Contacts between the two chains:
Residue Q96 in chain B is in contact with residue Q24 in chain A (closest heavy-atom distance 3.9 Å).
Residue Y58 in chain B interacts with residue L26 in chain A (closest heavy-atom distance 3.3 Å).
Residue K38 in chain B contacts residue L26 in chain A (closest heavy-atom distance 3.3 Å).
Residue F115 in chain B contacts residue F6 in chain A (closest heavy-atom distance 3.6 Å).
Residue R352 in chain B contacts residue D9 in chain A (closest heavy-atom distance 3.3 Å).
Residue S271 in chain B interacts with residue S11 in chain A (closest heavy-atom distance 3.6 Å).
Residue V186 in chain B interacts with residue F22 in chain A (closest heavy-atom distance 3.8 Å).
Residue A109 in chain B is in contact with residue Y13 in chain A (closest heavy-atom distance 3.4 Å).
Residue Y123 in chain B is in contact with residue Q3 in chain A (closest heavy-atom distance 2.4 Å).
Residue Q206 in chain B contacts residue H1 in chain A (closest heavy-atom distance 3.2 Å).
Residue Y176 in chain B is in contact with residue L14 in chain A (closest heavy-atom distance 3.2 Å).
Residue I180 in chain B interacts with residue R18 in chain A (closest heavy-atom distance 3.6 Å).
Residue Q105 in chain B contacts residue R17 in chain A (closest heavy-atom distance 3.3 Å).
Residue Q116 in chain B interacts with residue Y10 in chain A (closest heavy-atom distance 2.5 Å).
Residue I180 in chain B contacts residue D21 in chain A (closest heavy-atom distance 3.3 Å).
Residue G181 in chain B interacts with residue W25 in chain A (closest heavy-atom distance 3.3 Å).
Residue L360 in chain B interacts with residue Q3 in chain A (closest heavy-atom distance 3.9 Å).
Residue M3 in chain B contacts residue A19 in chain A (closest heavy-atom distance 3.7 Å).
Residue Y112 in chain B contacts residue D9 in chain A (closest heavy-atom distance 3.4 Å).
Residue N272 in chain B is in contact with residue G4 in chain A (closest heavy-atom distance 3.3 Å).
Residue Q105 in chain B contacts residue Y13 in chain A (closest heavy-atom distance 3.5 Å).
Residue N272 in chain B contacts residue K12 in chain A (closest heavy-atom distance 3.6 Å).
Residue T270 in chain B contacts residue S11 in chain A (closest heavy-atom distance 2.9 Å).
Residue V285 in chain B is in contact with residue H1 in chain A (closest heavy-atom distance 3.8 Å).
Residue Y119 in chain B interacts with residue F6 in chain A (closest heavy-atom distance 3.4 Å).
Residue M3 in chain B interacts with residue D15 in chain A (closest heavy-atom distance 3.3 Å).
Residue Q267 in chain B is in contact with residue D15 in chain A (closest heavy-atom distance 3.8 Å).
Residue N272 in chain B is in contact with residue S8 in chain A (closest heavy-atom distance 3.1 Å).
Residue Q1 in chain B interacts with residue D15 in chain A (closest heavy-atom distance 2.5 Å).
Residue L356 in chain B is in contact with residue T5 in chain A (closest heavy-atom distance 3.8 Å).
Residue R282 in chain B contacts residue T5 in chain A (closest heavy-atom distance 3.4 Å).
Residue F7 in chain B contacts residue F22 in chain A (closest heavy-atom distance 3.7 Å).
Residue Q206 in chain B contacts residue G4 in chain A (closest heavy-atom distance 3.7 Å).
Residue Y39 in chain B is in contact with residue M27 in chain A (closest heavy-atom distance 3.6 Å).
Residue T270 in chain B contacts residue S8 in chain A (closest heavy-atom distance 3.3 Å).
Residue F339 in chain B contacts residue H1 in chain A (closest heavy-atom distance 3.4 Å).
Residue W278 in chain B is in contact with residue T5 in chain A (closest heavy-atom distance 3.2 Å).
Residue L360 in chain B contacts residue S2 in chain A (closest heavy-atom distance 3.7 Å).
Residue L172 in chain B interacts with residue L14 in chain A (closest heavy-atom distance 3.8 Å).
Residue L6 in chain B is in contact with residue F22 in chain A (closest heavy-atom distance 3.6 Å).
Residue D359 in chain B interacts with residue S2 in chain A (closest heavy-atom distance 3.2 Å).
Residue W189 in chain B interacts with residue R18 in chain A (closest heavy-atom distance 3.2 Å).
Residue D344 in chain B contacts residue T5 in chain A (closest heavy-atom distance 2.8 Å).
Residue R282 in chain B is in contact with residue H1 in chain A (closest heavy-atom distance 2.4 Å).
Residue Y112 in chain B interacts with residue Y10 in chain A (closest heavy-atom distance 3.6 Å).
Residue I180 in chain B contacts residue W25 in chain A (closest heavy-atom distance 3.2 Å).
Residue Y176 in chain B contacts residue D15 in chain A (closest heavy-atom distance 3.6 Å).
Residue I209 in chain B interacts with residue Q3 in chain A (closest heavy-atom distance 3.8 Å).
Residue Y39 in chain B is in contact with residue L26 in chain A (closest heavy-atom distance 3.2 Å).
Residue Q267 in chain B contacts residue S11 in chain A (closest heavy-atom distance 3.7 Å).
Residue M97 in chain B contacts residue Q20 in chain A (closest heavy-atom distance 3.8 Å).
Residue D183 in chain B is in contact with residue W25 in chain A (closest heavy-atom distance 3.3 Å).
Residue Q105 in chain B is in contact with residue Q20 in chain A (closest heavy-atom distance 2.9 Å).
Residue Q178 in chain B contacts residue R18 in chain A (closest heavy-atom distance 2.4 Å).
Residue D273 in chain B interacts with residue K12 in chain A (closest heavy-atom distance 3.6 Å).
Residue I180 in chain B contacts residue F22 in chain A (closest heavy-atom distance 3.7 Å).
Residue K38 in chain B is in contact with residue T29 in chain A (closest heavy-atom distance 3.8 Å).
Residue I209 in chain B contacts residue H1 in chain A (closest heavy-atom distance 3.3 Å).
Residue W278 in chain B contacts residue G4 in chain A (closest heavy-atom distance 3.2 Å).
Residue V2 in chain B contacts residue D15 in chain A (closest heavy-atom distance 2.8 Å).

Sequence of chain B:
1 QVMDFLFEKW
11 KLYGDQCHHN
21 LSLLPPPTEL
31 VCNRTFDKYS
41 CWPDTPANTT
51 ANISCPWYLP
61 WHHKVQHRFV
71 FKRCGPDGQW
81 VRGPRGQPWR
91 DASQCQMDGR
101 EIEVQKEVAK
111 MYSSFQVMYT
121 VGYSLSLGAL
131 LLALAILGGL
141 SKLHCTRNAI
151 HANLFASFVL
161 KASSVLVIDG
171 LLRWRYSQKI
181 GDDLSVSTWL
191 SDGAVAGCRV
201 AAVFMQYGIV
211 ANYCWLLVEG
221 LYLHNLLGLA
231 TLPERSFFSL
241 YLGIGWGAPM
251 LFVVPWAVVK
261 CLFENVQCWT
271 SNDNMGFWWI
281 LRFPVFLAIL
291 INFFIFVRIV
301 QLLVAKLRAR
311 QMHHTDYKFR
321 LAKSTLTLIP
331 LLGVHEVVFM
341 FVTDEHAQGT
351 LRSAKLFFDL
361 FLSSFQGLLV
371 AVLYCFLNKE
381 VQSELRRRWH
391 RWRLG

Sequence of chain A:
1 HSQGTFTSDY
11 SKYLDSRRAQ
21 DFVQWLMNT

The following describes two proteins that form a bound complex.